These two protein chains interact to form a complex.

Sequence of protein 2:
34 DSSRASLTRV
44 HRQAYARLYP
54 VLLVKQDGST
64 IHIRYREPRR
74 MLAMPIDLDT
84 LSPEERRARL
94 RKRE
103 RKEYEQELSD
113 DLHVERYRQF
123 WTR

Sequence of protein 1:
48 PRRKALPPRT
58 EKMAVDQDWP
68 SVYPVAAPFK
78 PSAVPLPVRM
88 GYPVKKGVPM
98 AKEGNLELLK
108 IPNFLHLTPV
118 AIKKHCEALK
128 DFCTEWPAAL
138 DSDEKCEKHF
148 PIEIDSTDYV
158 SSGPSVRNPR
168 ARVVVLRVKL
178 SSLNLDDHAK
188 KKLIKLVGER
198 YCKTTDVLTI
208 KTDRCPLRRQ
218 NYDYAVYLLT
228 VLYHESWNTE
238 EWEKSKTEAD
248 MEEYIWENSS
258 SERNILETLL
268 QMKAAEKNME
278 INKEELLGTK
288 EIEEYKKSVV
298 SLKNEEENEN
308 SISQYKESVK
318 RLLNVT

Interface contacts:
Residue E232 in protein 1 contacts residue R118 in protein 2 (closest heavy-atom distance 3.6 Å).
Residue Y224 in protein 1 is in contact with residue Y119 in protein 2 (closest heavy-atom distance 3.8 Å).
Residue V228 in protein 1 contacts residue Y119 in protein 2 (closest heavy-atom distance 3.3 Å).
Residue T227 in protein 1 interacts with residue F122 in protein 2 (closest heavy-atom distance 3.5 Å).
Residue H231 in protein 1 interacts with residue F122 in protein 2 (closest heavy-atom distance 3.2 Å).
Residue Y224 in protein 1 is in contact with residue H115 in protein 2 (closest heavy-atom distance 2.1 Å).
Residue Y224 in protein 1 contacts residue W123 in protein 2 (closest heavy-atom distance 3.8 Å).
Residue V228 in protein 1 is in contact with residue F122 in protein 2 (closest heavy-atom distance 4.3 Å).
Residue V228 in protein 1 is in contact with residue H115 in protein 2 (closest heavy-atom distance 4.7 Å).
Residue N235 in protein 1 interacts with residue R118 in protein 2 (closest heavy-atom distance 3.5 Å).
Residue V223 in protein 1 interacts with residue R125 in protein 2 (closest heavy-atom distance 4.6 Å).
Residue H231 in protein 1 is in contact with residue Y119 in protein 2 (closest heavy-atom distance 3.7 Å).
Residue E232 in protein 1 interacts with residue L114 in protein 2 (closest heavy-atom distance 3.2 Å).
Residue Y224 in protein 1 interacts with residue F122 in protein 2 (closest heavy-atom distance 3.8 Å).
Residue E237 in protein 1 contacts residue R118 in protein 2 (closest heavy-atom distance 4.2 Å).
Residue E232 in protein 1 contacts residue Y119 in protein 2 (closest heavy-atom distance 2.2 Å).